The following describes two proteins that form a bound complex.

Sequence of protein 1:
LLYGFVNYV

Sequence of protein 2:
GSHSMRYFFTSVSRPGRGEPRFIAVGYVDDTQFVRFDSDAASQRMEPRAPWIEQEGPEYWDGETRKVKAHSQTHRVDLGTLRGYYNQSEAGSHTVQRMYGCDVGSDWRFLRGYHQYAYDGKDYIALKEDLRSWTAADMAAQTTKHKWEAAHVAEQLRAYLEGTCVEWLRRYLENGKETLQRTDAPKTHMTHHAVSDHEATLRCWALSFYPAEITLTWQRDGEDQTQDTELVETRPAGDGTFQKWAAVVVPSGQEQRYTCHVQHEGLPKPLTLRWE

Residue-level contacts at the interface:
Residue Q155 in protein 2 is in contact with residue Y3 in protein 1 (closest heavy-atom distance 3.1 Å).
Residue Y84 in protein 2 interacts with residue V9 in protein 1 (closest heavy-atom distance 2.8 Å).
Residue V67 in protein 2 is in contact with residue L2 in protein 1 (closest heavy-atom distance 3.7 Å).
Residue K66 in protein 2 is in contact with residue L1 in protein 1 (closest heavy-atom distance 3.5 Å).
Residue K66 in protein 2 is in contact with residue Y3 in protein 1 (closest heavy-atom distance 3.8 Å).
Residue Y159 in protein 2 interacts with residue Y3 in protein 1 (closest heavy-atom distance 3.6 Å).
Residue T73 in protein 2 is in contact with residue V6 in protein 1 (closest heavy-atom distance 3.7 Å).
Residue W147 in protein 2 is in contact with residue Y8 in protein 1 (closest heavy-atom distance 2.8 Å).
Residue Y99 in protein 2 is in contact with residue Y3 in protein 1 (closest heavy-atom distance 3.0 Å).
Residue F33 in protein 2 interacts with residue L1 in protein 1 (closest heavy-atom distance 4.7 Å).
Residue E63 in protein 2 contacts residue L2 in protein 1 (closest heavy-atom distance 2.8 Å).
Residue K66 in protein 2 contacts residue L2 in protein 1 (closest heavy-atom distance 3.1 Å).
Residue Y99 in protein 2 is in contact with residue L2 in protein 1 (closest heavy-atom distance 3.3 Å).
Residue T80 in protein 2 contacts residue V9 in protein 1 (closest heavy-atom distance 3.6 Å).
Residue H70 in protein 2 is in contact with residue V6 in protein 1 (closest heavy-atom distance 5.0 Å).
Residue W147 in protein 2 contacts residue N7 in protein 1 (closest heavy-atom distance 3.6 Å).
Residue Y59 in protein 2 interacts with residue L1 in protein 1 (closest heavy-atom distance 3.8 Å).
Residue R97 in protein 2 contacts residue V9 in protein 1 (closest heavy-atom distance 5.0 Å).
Residue M5 in protein 2 contacts residue L1 in protein 1 (closest heavy-atom distance 3.8 Å).
Residue T163 in protein 2 interacts with residue L1 in protein 1 (closest heavy-atom distance 3.7 Å).
Residue W167 in protein 2 contacts residue L1 in protein 1 (closest heavy-atom distance 3.6 Å).
Residue V152 in protein 2 is in contact with residue N7 in protein 1 (closest heavy-atom distance 4.0 Å).
Residue Y116 in protein 2 interacts with residue V9 in protein 1 (closest heavy-atom distance 3.5 Å).
Residue T143 in protein 2 interacts with residue V9 in protein 1 (closest heavy-atom distance 2.7 Å).
Residue M45 in protein 2 interacts with residue L2 in protein 1 (closest heavy-atom distance 3.6 Å).
Residue K146 in protein 2 interacts with residue Y8 in protein 1 (closest heavy-atom distance 3.4 Å).
Residue H114 in protein 2 interacts with residue N7 in protein 1 (closest heavy-atom distance 4.8 Å).
Residue W147 in protein 2 interacts with residue V9 in protein 1 (closest heavy-atom distance 3.9 Å).
Residue F9 in protein 2 is in contact with residue L2 in protein 1 (closest heavy-atom distance 3.6 Å).
Residue Y7 in protein 2 contacts residue L2 in protein 1 (closest heavy-atom distance 3.6 Å).
Residue Y159 in protein 2 is in contact with residue L1 in protein 1 (closest heavy-atom distance 2.6 Å).
Residue D77 in protein 2 interacts with residue N7 in protein 1 (closest heavy-atom distance 4.6 Å).
Residue D77 in protein 2 contacts residue Y8 in protein 1 (closest heavy-atom distance 3.4 Å).
Residue Y123 in protein 2 interacts with residue V9 in protein 1 (closest heavy-atom distance 4.4 Å).
Residue H70 in protein 2 interacts with residue L2 in protein 1 (closest heavy-atom distance 4.1 Å).
Residue Q155 in protein 2 contacts residue F5 in protein 1 (closest heavy-atom distance 4.0 Å).
Residue T73 in protein 2 is in contact with residue N7 in protein 1 (closest heavy-atom distance 3.6 Å).
Residue L81 in protein 2 interacts with residue V9 in protein 1 (closest heavy-atom distance 3.9 Å).
Residue V76 in protein 2 contacts residue Y8 in protein 1 (closest heavy-atom distance 3.6 Å).
Residue L156 in protein 2 contacts residue Y3 in protein 1 (closest heavy-atom distance 3.7 Å).
Residue Q72 in protein 2 contacts residue Y8 in protein 1 (closest heavy-atom distance 4.7 Å).
Residue K146 in protein 2 interacts with residue V9 in protein 1 (closest heavy-atom distance 2.8 Å).
Residue V152 in protein 2 interacts with residue Y3 in protein 1 (closest heavy-atom distance 4.5 Å).
Residue R97 in protein 2 interacts with residue N7 in protein 1 (closest heavy-atom distance 2.9 Å).
Residue H70 in protein 2 interacts with residue F5 in protein 1 (closest heavy-atom distance 4.8 Å).
Residue Y171 in protein 2 interacts with residue L1 in protein 1 (closest heavy-atom distance 2.8 Å).
Residue A69 in protein 2 interacts with residue V6 in protein 1 (closest heavy-atom distance 4.0 Å).
Residue Y159 in protein 2 is in contact with residue L2 in protein 1 (closest heavy-atom distance 3.9 Å).
Residue D77 in protein 2 interacts with residue V9 in protein 1 (closest heavy-atom distance 3.0 Å).
Residue H70 in protein 2 interacts with residue Y3 in protein 1 (closest heavy-atom distance 3.1 Å).
Residue K66 in protein 2 contacts residue G4 in protein 1 (closest heavy-atom distance 3.9 Å).
Residue E63 in protein 2 interacts with residue L1 in protein 1 (closest heavy-atom distance 3.2 Å).
Residue Y7 in protein 2 contacts residue L1 in protein 1 (closest heavy-atom distance 2.9 Å).
Residue T73 in protein 2 interacts with residue Y8 in protein 1 (closest heavy-atom distance 3.7 Å).